These two protein chains interact to form a complex.

Sequence of the second protein:
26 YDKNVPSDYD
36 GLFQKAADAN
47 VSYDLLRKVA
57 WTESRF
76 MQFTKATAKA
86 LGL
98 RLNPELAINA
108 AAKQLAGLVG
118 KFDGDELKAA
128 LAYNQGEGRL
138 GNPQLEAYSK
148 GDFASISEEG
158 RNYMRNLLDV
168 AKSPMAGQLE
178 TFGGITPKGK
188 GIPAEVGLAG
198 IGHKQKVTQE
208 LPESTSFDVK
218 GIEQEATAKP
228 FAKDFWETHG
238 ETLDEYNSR

Sequence of the first protein:
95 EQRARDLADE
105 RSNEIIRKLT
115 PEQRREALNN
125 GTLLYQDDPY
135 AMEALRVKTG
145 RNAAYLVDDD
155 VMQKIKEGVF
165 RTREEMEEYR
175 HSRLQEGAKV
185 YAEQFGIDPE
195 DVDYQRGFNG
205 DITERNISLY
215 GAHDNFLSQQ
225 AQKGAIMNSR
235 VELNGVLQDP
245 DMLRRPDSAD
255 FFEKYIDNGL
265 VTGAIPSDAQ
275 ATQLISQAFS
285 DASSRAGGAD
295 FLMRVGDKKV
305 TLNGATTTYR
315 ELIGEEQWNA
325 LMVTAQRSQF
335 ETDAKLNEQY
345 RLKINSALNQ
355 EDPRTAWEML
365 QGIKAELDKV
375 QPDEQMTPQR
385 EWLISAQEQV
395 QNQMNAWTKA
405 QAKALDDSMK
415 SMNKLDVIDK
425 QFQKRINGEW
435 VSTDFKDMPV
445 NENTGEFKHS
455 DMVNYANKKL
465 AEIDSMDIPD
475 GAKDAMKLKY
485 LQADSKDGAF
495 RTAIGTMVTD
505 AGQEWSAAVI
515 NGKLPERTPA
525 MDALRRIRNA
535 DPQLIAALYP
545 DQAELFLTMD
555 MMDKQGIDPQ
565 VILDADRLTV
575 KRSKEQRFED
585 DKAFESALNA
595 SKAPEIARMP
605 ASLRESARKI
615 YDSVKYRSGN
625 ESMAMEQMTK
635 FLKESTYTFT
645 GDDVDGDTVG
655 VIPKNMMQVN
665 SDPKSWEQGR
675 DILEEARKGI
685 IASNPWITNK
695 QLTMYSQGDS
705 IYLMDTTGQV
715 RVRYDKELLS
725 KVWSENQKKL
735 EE

Interface contacts:
Residue K424 in the first protein interacts with residue P209 in the second protein (closest heavy-atom distance 2.4 Å).
Residue K368 in the first protein contacts residue G180 in the second protein (closest heavy-atom distance 3.2 Å).
Residue L409 in the first protein contacts residue Q202 in the second protein (closest heavy-atom distance 2.3 Å).
Residue M413 in the first protein contacts residue Q206 in the second protein (closest heavy-atom distance 3.3 Å).
Residue T402 in the first protein is in contact with residue G199 in the second protein (closest heavy-atom distance 3.5 Å).
Residue W690 in the first protein contacts residue W233 in the second protein (closest heavy-atom distance 3.6 Å).
Residue W434 in the first protein interacts with residue F214 in the second protein (closest heavy-atom distance 3.4 Å).
Residue E378 in the first protein is in contact with residue K185 in the second protein (closest heavy-atom distance 3.1 Å).
Residue E370 in the first protein is in contact with residue A151 in the second protein (closest heavy-atom distance 3.2 Å).
Residue D410 in the first protein interacts with residue K203 in the second protein (closest heavy-atom distance 3.1 Å).
Residue M398 in the first protein contacts residue L195 in the second protein (closest heavy-atom distance 3.4 Å).
Residue D410 in the first protein is in contact with residue Q202 in the second protein (closest heavy-atom distance 3.2 Å).
Residue K368 in the first protein is in contact with residue G181 in the second protein (closest heavy-atom distance 3.2 Å).
Residue Q365 in the first protein contacts residue I189 in the second protein (closest heavy-atom distance 2.9 Å).
Residue D372 in the first protein contacts residue G181 in the second protein (closest heavy-atom distance 3.0 Å).
Residue P689 in the first protein interacts with residue W233 in the second protein (closest heavy-atom distance 3.3 Å).
Residue Q395 in the first protein contacts residue L195 in the second protein (closest heavy-atom distance 3.6 Å).
Residue W434 in the first protein contacts residue D215 in the second protein (closest heavy-atom distance 3.6 Å).
Residue W361 in the first protein interacts with residue P190 in the second protein (closest heavy-atom distance 3.6 Å).
Residue Q395 in the first protein interacts with residue G194 in the second protein (closest heavy-atom distance 3.0 Å).
Residue N445 in the first protein contacts residue L208 in the second protein (closest heavy-atom distance 3.6 Å).
Residue T402 in the first protein interacts with residue H200 in the second protein (closest heavy-atom distance 3.3 Å).
Residue N445 in the first protein contacts residue E207 in the second protein (closest heavy-atom distance 3.2 Å).
Residue N399 in the first protein interacts with residue H200 in the second protein (closest heavy-atom distance 2.8 Å).
Residue W434 in the first protein interacts with residue S213 in the second protein (closest heavy-atom distance 3.5 Å).
Residue E378 in the first protein contacts residue T183 in the second protein (closest heavy-atom distance 3.5 Å).
Residue P689 in the first protein is in contact with residue T239 in the second protein (closest heavy-atom distance 3.6 Å).
Residue A369 in the first protein is in contact with residue F179 in the second protein (closest heavy-atom distance 3.4 Å).
Residue N417 in the first protein is in contact with residue T205 in the second protein (closest heavy-atom distance 3.4 Å).
Residue R384 in the first protein is in contact with residue I182 in the second protein (closest heavy-atom distance 2.8 Å).
Residue R384 in the first protein contacts residue T183 in the second protein (closest heavy-atom distance 3.4 Å).
Residue K414 in the first protein interacts with residue V204 in the second protein (closest heavy-atom distance 3.4 Å).
Residue N417 in the first protein is in contact with residue L208 in the second protein (closest heavy-atom distance 3.3 Å).
Residue Q425 in the first protein is in contact with residue S211 in the second protein (closest heavy-atom distance 2.3 Å).
Residue W690 in the first protein contacts residue A229 in the second protein (closest heavy-atom distance 3.2 Å).
Residue M413 in the first protein is in contact with residue Q202 in the second protein (closest heavy-atom distance 3.6 Å).
Residue Q395 in the first protein interacts with residue I198 in the second protein (closest heavy-atom distance 3.3 Å).
Residue R358 in the first protein is in contact with residue N159 in the second protein (closest heavy-atom distance 3.0 Å).
Residue E362 in the first protein contacts residue R158 in the second protein (closest heavy-atom distance 2.6 Å).
Residue K403 in the first protein interacts with residue H200 in the second protein (closest heavy-atom distance 3.1 Å).
Residue K428 in the first protein interacts with residue S211 in the second protein (closest heavy-atom distance 3.2 Å).
Residue E433 in the first protein is in contact with residue S213 in the second protein (closest heavy-atom distance 3.5 Å).
Residue E362 in the first protein is in contact with residue R162 in the second protein (closest heavy-atom distance 2.9 Å).
Residue P376 in the first protein is in contact with residue P184 in the second protein (closest heavy-atom distance 3.7 Å).
Residue K424 in the first protein interacts with residue E210 in the second protein (closest heavy-atom distance 2.8 Å).
Residue M398 in the first protein contacts residue I198 in the second protein (closest heavy-atom distance 3.6 Å).
Residue G366 in the first protein interacts with residue R158 in the second protein (closest heavy-atom distance 3.6 Å).
Residue E362 in the first protein is in contact with residue E155 in the second protein (closest heavy-atom distance 3.0 Å).
Residue N445 in the first protein contacts residue P209 in the second protein (closest heavy-atom distance 3.2 Å).
Residue T359 in the first protein interacts with residue E155 in the second protein (closest heavy-atom distance 2.8 Å).
Residue D410 in the first protein contacts residue V204 in the second protein (closest heavy-atom distance 3.1 Å).
Residue Q365 in the first protein contacts residue G188 in the second protein (closest heavy-atom distance 3.5 Å).
Residue M363 in the first protein is in contact with residue E155 in the second protein (closest heavy-atom distance 2.7 Å).
Residue N447 in the first protein interacts with residue T205 in the second protein (closest heavy-atom distance 2.5 Å).
Residue W690 in the first protein is in contact with residue K230 in the second protein (closest heavy-atom distance 3.4 Å).
Residue D372 in the first protein interacts with residue I182 in the second protein (closest heavy-atom distance 3.6 Å).
Residue W361 in the first protein contacts residue I189 in the second protein (closest heavy-atom distance 3.0 Å).
Residue N399 in the first protein interacts with residue I198 in the second protein (closest heavy-atom distance 3.5 Å).
Residue N447 in the first protein interacts with residue E207 in the second protein (closest heavy-atom distance 2.6 Å).
Residue P443 in the first protein interacts with residue P209 in the second protein (closest heavy-atom distance 3.5 Å).